Sequence of protein 2:
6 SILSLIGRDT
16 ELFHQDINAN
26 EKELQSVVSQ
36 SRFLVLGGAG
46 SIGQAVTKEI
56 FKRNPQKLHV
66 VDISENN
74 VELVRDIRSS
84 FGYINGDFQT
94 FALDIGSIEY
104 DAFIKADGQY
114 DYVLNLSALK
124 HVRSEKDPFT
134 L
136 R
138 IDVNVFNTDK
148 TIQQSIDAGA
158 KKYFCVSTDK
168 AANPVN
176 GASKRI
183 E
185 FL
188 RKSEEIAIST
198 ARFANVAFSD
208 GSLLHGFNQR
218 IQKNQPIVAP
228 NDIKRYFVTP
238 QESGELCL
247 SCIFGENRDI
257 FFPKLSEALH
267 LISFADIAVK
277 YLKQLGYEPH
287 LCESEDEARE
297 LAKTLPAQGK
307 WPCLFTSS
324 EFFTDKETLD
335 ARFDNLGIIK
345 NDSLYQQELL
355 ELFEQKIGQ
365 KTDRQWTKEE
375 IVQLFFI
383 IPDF

This data describes a binding interaction between two proteins.

Sequence of protein 1:
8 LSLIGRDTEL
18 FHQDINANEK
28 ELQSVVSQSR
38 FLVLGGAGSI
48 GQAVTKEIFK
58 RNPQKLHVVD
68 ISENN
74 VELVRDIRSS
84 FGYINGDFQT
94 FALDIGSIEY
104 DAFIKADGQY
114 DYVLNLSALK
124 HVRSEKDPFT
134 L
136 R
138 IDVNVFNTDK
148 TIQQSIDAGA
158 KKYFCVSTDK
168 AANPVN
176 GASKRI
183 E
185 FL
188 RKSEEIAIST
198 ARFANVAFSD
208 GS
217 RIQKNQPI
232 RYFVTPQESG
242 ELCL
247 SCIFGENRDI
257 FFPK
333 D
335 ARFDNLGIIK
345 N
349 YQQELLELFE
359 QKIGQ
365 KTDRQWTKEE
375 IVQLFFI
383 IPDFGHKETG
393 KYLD

Interface contacts:
Residue N71 in protein 2 is in contact with residue D207 in protein 1 (closest heavy-atom distance 2.8 Å).
Residue E75 in protein 2 interacts with residue R217 in protein 1 (closest heavy-atom distance 2.8 Å).
Residue R136 in protein 2 interacts with residue I68 in protein 1 (closest heavy-atom distance 3.0 Å).
Residue A105 in protein 2 interacts with residue W370 in protein 1 (closest heavy-atom distance 3.7 Å).
Residue A105 in protein 2 contacts residue F132 in protein 1 (closest heavy-atom distance 3.6 Å).
Residue R136 in protein 2 interacts with residue E102 in protein 1 (closest heavy-atom distance 3.5 Å).
Residue S82 in protein 2 is in contact with residue Q222 in protein 1 (closest heavy-atom distance 3.2 Å).
Residue T93 in protein 2 contacts residue R126 in protein 1 (closest heavy-atom distance 3.1 Å).
Residue Q369 in protein 2 is in contact with residue K108 in protein 1 (closest heavy-atom distance 3.5 Å).
Residue K108 in protein 2 interacts with residue Q369 in protein 1 (closest heavy-atom distance 3.5 Å).
Residue K123 in protein 2 contacts residue E70 in protein 1 (closest heavy-atom distance 3.1 Å).
Residue D79 in protein 2 contacts residue Q222 in protein 1 (closest heavy-atom distance 2.6 Å).
Residue E102 in protein 2 contacts residue F132 in protein 1 (closest heavy-atom distance 3.5 Å).
Residue D207 in protein 2 is in contact with residue N71 in protein 1 (closest heavy-atom distance 3.2 Å).
Residue F132 in protein 2 interacts with residue L96 in protein 1 (closest heavy-atom distance 3.7 Å).
Residue A95 in protein 2 contacts residue T133 in protein 1 (closest heavy-atom distance 3.6 Å).
Residue N71 in protein 2 interacts with residue H124 in protein 1 (closest heavy-atom distance 3.1 Å).
Residue K220 in protein 2 is in contact with residue E75 in protein 1 (closest heavy-atom distance 2.8 Å).
Residue G208 in protein 2 is in contact with residue N71 in protein 1 (closest heavy-atom distance 3.5 Å).
Residue R295 in protein 2 is in contact with residue R81 in protein 1 (closest heavy-atom distance 3.1 Å).
Residue D139 in protein 2 is in contact with residue E102 in protein 1 (closest heavy-atom distance 2.4 Å).
Residue I68 in protein 2 contacts residue R136 in protein 1 (closest heavy-atom distance 3.0 Å).
Residue D130 in protein 2 contacts residue F94 in protein 1 (closest heavy-atom distance 3.6 Å).
Residue F94 in protein 2 contacts residue D130 in protein 1 (closest heavy-atom distance 3.3 Å).
Residue S83 in protein 2 contacts residue Q222 in protein 1 (closest heavy-atom distance 3.4 Å).
Residue D367 in protein 2 contacts residue K108 in protein 1 (closest heavy-atom distance 3.5 Å).
Residue I101 in protein 2 interacts with residue R368 in protein 1 (closest heavy-atom distance 3.5 Å).
Residue R136 in protein 2 interacts with residue A95 in protein 1 (closest heavy-atom distance 2.9 Å).
Residue W370 in protein 2 is in contact with residue A105 in protein 1 (closest heavy-atom distance 3.5 Å).
Residue Q216 in protein 2 interacts with residue E75 in protein 1 (closest heavy-atom distance 3.6 Å).
Residue K220 in protein 2 interacts with residue D79 in protein 1 (closest heavy-atom distance 2.8 Å).
Residue L96 in protein 2 interacts with residue F132 in protein 1 (closest heavy-atom distance 3.6 Å).
Residue N215 in protein 2 contacts residue Q219 in protein 1 (closest heavy-atom distance 3.2 Å).
Residue F106 in protein 2 interacts with residue F132 in protein 1 (closest heavy-atom distance 3.6 Å).
Residue Q222 in protein 2 is in contact with residue D79 in protein 1 (closest heavy-atom distance 2.8 Å).
Residue D79 in protein 2 contacts residue K220 in protein 1 (closest heavy-atom distance 3.5 Å).
Residue Q222 in protein 2 is in contact with residue S82 in protein 1 (closest heavy-atom distance 3.4 Å).
Residue R295 in protein 2 is in contact with residue G85 in protein 1 (closest heavy-atom distance 3.5 Å).
Residue R295 in protein 2 interacts with residue S82 in protein 1 (closest heavy-atom distance 2.8 Å).
Residue K129 in protein 2 contacts residue T93 in protein 1 (closest heavy-atom distance 2.6 Å).
Residue H124 in protein 2 is in contact with residue E70 in protein 1 (closest heavy-atom distance 3.0 Å).
Residue S209 in protein 2 interacts with residue R78 in protein 1 (closest heavy-atom distance 3.0 Å).
Residue H124 in protein 2 is in contact with residue N71 in protein 1 (closest heavy-atom distance 2.9 Å).
Residue R217 in protein 2 interacts with residue E75 in protein 1 (closest heavy-atom distance 2.9 Å).
Residue L122 in protein 2 contacts residue E70 in protein 1 (closest heavy-atom distance 3.6 Å).
Residue E102 in protein 2 contacts residue D139 in protein 1 (closest heavy-atom distance 2.5 Å).
Residue E70 in protein 2 is in contact with residue H124 in protein 1 (closest heavy-atom distance 3.0 Å).
Residue R368 in protein 2 contacts residue I101 in protein 1 (closest heavy-atom distance 3.3 Å).
Residue A105 in protein 2 interacts with residue R368 in protein 1 (closest heavy-atom distance 3.4 Å).
Residue E75 in protein 2 is in contact with residue K220 in protein 1 (closest heavy-atom distance 2.6 Å).
Residue A95 in protein 2 is in contact with residue R136 in protein 1 (closest heavy-atom distance 2.8 Å).
Residue G208 in protein 2 contacts residue R78 in protein 1 (closest heavy-atom distance 3.2 Å).
Residue E70 in protein 2 is in contact with residue K123 in protein 1 (closest heavy-atom distance 2.7 Å).
Residue E70 in protein 2 is in contact with residue S127 in protein 1 (closest heavy-atom distance 2.6 Å).
Residue Q222 in protein 2 contacts residue S83 in protein 1 (closest heavy-atom distance 2.9 Å).
Residue E70 in protein 2 contacts residue L122 in protein 1 (closest heavy-atom distance 3.3 Å).
Residue E102 in protein 2 contacts residue R136 in protein 1 (closest heavy-atom distance 3.6 Å).
Residue S127 in protein 2 contacts residue E70 in protein 1 (closest heavy-atom distance 2.7 Å).
Residue T93 in protein 2 interacts with residue K129 in protein 1 (closest heavy-atom distance 2.6 Å).
Residue V77 in protein 2 contacts residue R126 in protein 1 (closest heavy-atom distance 3.3 Å).